Sequence of protein 1:
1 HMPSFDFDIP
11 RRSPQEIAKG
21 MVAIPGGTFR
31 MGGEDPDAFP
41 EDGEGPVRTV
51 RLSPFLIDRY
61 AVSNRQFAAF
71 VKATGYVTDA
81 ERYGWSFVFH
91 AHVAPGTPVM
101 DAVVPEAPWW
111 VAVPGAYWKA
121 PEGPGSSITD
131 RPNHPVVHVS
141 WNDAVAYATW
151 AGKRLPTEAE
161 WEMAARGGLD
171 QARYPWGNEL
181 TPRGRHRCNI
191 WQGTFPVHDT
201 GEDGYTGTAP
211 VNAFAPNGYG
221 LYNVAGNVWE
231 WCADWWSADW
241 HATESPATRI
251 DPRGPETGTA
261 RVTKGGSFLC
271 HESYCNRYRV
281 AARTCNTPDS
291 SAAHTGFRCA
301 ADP

This data describes a binding interaction between two proteins.

Residue-level contacts at the interface:
Residue C275 in protein 1 is in contact with residue P4 in protein 2 (closest heavy-atom distance 3.8 Å).
Residue C285 in protein 1 interacts with residue G7 in protein 2 (closest heavy-atom distance 4.0 Å).
Residue T287 in protein 1 is in contact with residue A11 in protein 2 (closest heavy-atom distance 4.7 Å).
Residue V103 in protein 1 is in contact with residue S12 in protein 2 (closest heavy-atom distance 4.1 Å).
Residue W109 in protein 1 interacts with residue L5 in protein 2 (closest heavy-atom distance 4.4 Å).
Residue S86 in protein 1 is in contact with residue R10 in protein 2 (closest heavy-atom distance 4.3 Å).
Residue S290 in protein 1 contacts residue R10 in protein 2 (closest heavy-atom distance 2.9 Å).
Residue F87 in protein 1 is in contact with residue S9 in protein 2 (closest heavy-atom distance 3.6 Å).
Residue R277 in protein 1 is in contact with residue C6 in protein 2 (closest heavy-atom distance 3.4 Å).
Residue T287 in protein 1 is in contact with residue R10 in protein 2 (closest heavy-atom distance 4.1 Å).
Residue R277 in protein 1 is in contact with residue P4 in protein 2 (closest heavy-atom distance 2.9 Å).
Residue T287 in protein 1 is in contact with residue S9 in protein 2 (closest heavy-atom distance 3.5 Å).
Residue T284 in protein 1 contacts residue G7 in protein 2 (closest heavy-atom distance 4.7 Å).
Residue H294 in protein 1 is in contact with residue P8 in protein 2 (closest heavy-atom distance 3.7 Å).
Residue E41 in protein 1 contacts residue T3 in protein 2 (closest heavy-atom distance 2.6 Å).
Residue F87 in protein 1 interacts with residue S12 in protein 2 (closest heavy-atom distance 4.8 Å).
Residue S291 in protein 1 contacts residue P8 in protein 2 (closest heavy-atom distance 4.7 Å).
Residue N286 in protein 1 is in contact with residue G7 in protein 2 (closest heavy-atom distance 3.6 Å).
Residue T284 in protein 1 contacts residue C6 in protein 2 (closest heavy-atom distance 4.3 Å).
Residue A102 in protein 1 interacts with residue I13 in protein 2 (closest heavy-atom distance 3.6 Å).
Residue V103 in protein 1 is in contact with residue I13 in protein 2 (closest heavy-atom distance 3.6 Å).
Residue V104 in protein 1 is in contact with residue S12 in protein 2 (closest heavy-atom distance 3.7 Å).
Residue V104 in protein 1 is in contact with residue I13 in protein 2 (closest heavy-atom distance 4.0 Å).
Residue A80 in protein 1 interacts with residue R10 in protein 2 (closest heavy-atom distance 3.4 Å).
Residue R277 in protein 1 is in contact with residue L5 in protein 2 (closest heavy-atom distance 4.1 Å).
Residue R277 in protein 1 interacts with residue T3 in protein 2 (closest heavy-atom distance 3.4 Å).
Residue H294 in protein 1 interacts with residue C6 in protein 2 (closest heavy-atom distance 2.6 Å).
Residue S290 in protein 1 contacts residue P8 in protein 2 (closest heavy-atom distance 3.9 Å).
Residue F87 in protein 1 is in contact with residue R10 in protein 2 (closest heavy-atom distance 4.1 Å).
Residue M100 in protein 1 contacts residue I13 in protein 2 (closest heavy-atom distance 4.3 Å).
Residue F87 in protein 1 contacts residue P8 in protein 2 (closest heavy-atom distance 3.4 Å).
Residue P105 in protein 1 interacts with residue S12 in protein 2 (closest heavy-atom distance 3.2 Å).
Residue V104 in protein 1 is in contact with residue L5 in protein 2 (closest heavy-atom distance 3.4 Å).
Residue H294 in protein 1 interacts with residue G7 in protein 2 (closest heavy-atom distance 4.8 Å).
Residue A107 in protein 1 contacts residue L5 in protein 2 (closest heavy-atom distance 3.9 Å).
Residue P105 in protein 1 is in contact with residue L5 in protein 2 (closest heavy-atom distance 4.0 Å).
Residue E106 in protein 1 interacts with residue T2 in protein 2 (closest heavy-atom distance 3.9 Å).
Residue W85 in protein 1 is in contact with residue R10 in protein 2 (closest heavy-atom distance 3.0 Å).
Residue V104 in protein 1 interacts with residue P8 in protein 2 (closest heavy-atom distance 4.1 Å).
Residue F39 in protein 1 interacts with residue P4 in protein 2 (closest heavy-atom distance 3.4 Å).
Residue W110 in protein 1 contacts residue C6 in protein 2 (closest heavy-atom distance 4.5 Å).
Residue N286 in protein 1 contacts residue S9 in protein 2 (closest heavy-atom distance 3.2 Å).
Residue A292 in protein 1 interacts with residue P8 in protein 2 (closest heavy-atom distance 4.0 Å).
Residue D42 in protein 1 interacts with residue T3 in protein 2 (closest heavy-atom distance 4.1 Å).
Residue W110 in protein 1 contacts residue P8 in protein 2 (closest heavy-atom distance 3.8 Å).
Residue A112 in protein 1 interacts with residue I13 in protein 2 (closest heavy-atom distance 4.8 Å).
Residue Y83 in protein 1 interacts with residue R10 in protein 2 (closest heavy-atom distance 3.5 Å).
Residue N286 in protein 1 is in contact with residue P8 in protein 2 (closest heavy-atom distance 2.9 Å).
Residue S291 in protein 1 is in contact with residue R10 in protein 2 (closest heavy-atom distance 2.8 Å).
Residue Y274 in protein 1 is in contact with residue P4 in protein 2 (closest heavy-atom distance 3.3 Å).
Residue W85 in protein 1 interacts with residue I13 in protein 2 (closest heavy-atom distance 3.6 Å).
Residue Y274 in protein 1 interacts with residue L5 in protein 2 (closest heavy-atom distance 2.9 Å).
Residue D289 in protein 1 interacts with residue R10 in protein 2 (closest heavy-atom distance 2.8 Å).
Residue S290 in protein 1 contacts residue S9 in protein 2 (closest heavy-atom distance 3.3 Å).
Residue C270 in protein 1 interacts with residue C6 in protein 2 (closest heavy-atom distance 4.5 Å).
Residue F39 in protein 1 is in contact with residue T3 in protein 2 (closest heavy-atom distance 3.8 Å).
Residue D79 in protein 1 interacts with residue R10 in protein 2 (closest heavy-atom distance 4.2 Å).
Residue W229 in protein 1 contacts residue C6 in protein 2 (closest heavy-atom distance 3.6 Å).
Residue C275 in protein 1 contacts residue C6 in protein 2 (closest heavy-atom distance 3.4 Å).
Residue F87 in protein 1 contacts residue I13 in protein 2 (closest heavy-atom distance 3.9 Å).

Sequence of protein 2:
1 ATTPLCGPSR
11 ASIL